The following describes two proteins that form a bound complex.

Sequence of the first protein:
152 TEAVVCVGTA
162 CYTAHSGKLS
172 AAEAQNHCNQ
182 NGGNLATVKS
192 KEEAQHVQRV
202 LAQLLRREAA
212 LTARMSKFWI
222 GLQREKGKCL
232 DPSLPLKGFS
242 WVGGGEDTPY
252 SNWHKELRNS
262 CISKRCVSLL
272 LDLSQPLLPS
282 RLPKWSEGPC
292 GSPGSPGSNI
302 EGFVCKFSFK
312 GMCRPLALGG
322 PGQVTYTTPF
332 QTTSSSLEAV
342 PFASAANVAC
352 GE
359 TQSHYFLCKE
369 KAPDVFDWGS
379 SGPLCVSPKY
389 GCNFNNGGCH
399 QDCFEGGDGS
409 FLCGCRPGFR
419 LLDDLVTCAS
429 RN

Contacts between the two chains:
Residue E403 in the first protein contacts residue C60 in the second protein (closest heavy-atom distance 2.7 Å).
Residue E403 in the first protein interacts with residue Y59 in the second protein (closest heavy-atom distance 3.4 Å).
Residue G412 in the first protein interacts with residue T32 in the second protein (closest heavy-atom distance 4.9 Å).
Residue F409 in the first protein contacts residue Y59 in the second protein (closest heavy-atom distance 3.7 Å).
Residue L410 in the first protein contacts residue R33 in the second protein (closest heavy-atom distance 4.1 Å).
Residue F402 in the first protein interacts with residue P62 in the second protein (closest heavy-atom distance 3.7 Å).
Residue L410 in the first protein contacts residue D34 in the second protein (closest heavy-atom distance 4.3 Å).
Residue G412 in the first protein contacts residue E31 in the second protein (closest heavy-atom distance 3.3 Å).
Residue L419 in the first protein contacts residue E31 in the second protein (closest heavy-atom distance 4.6 Å).
Residue P415 in the first protein is in contact with residue C27 in the second protein (closest heavy-atom distance 3.8 Å).
Residue E403 in the first protein interacts with residue A61 in the second protein (closest heavy-atom distance 4.5 Å).
Residue D406 in the first protein contacts residue K68 in the second protein (closest heavy-atom distance 4.7 Å).
Residue R414 in the first protein is in contact with residue L29 in the second protein (closest heavy-atom distance 4.7 Å).
Residue C413 in the first protein interacts with residue G30 in the second protein (closest heavy-atom distance 3.2 Å).
Residue F402 in the first protein interacts with residue A61 in the second protein (closest heavy-atom distance 4.4 Å).
Residue F402 in the first protein interacts with residue Y59 in the second protein (closest heavy-atom distance 4.0 Å).
Residue L419 in the first protein is in contact with residue R33 in the second protein (closest heavy-atom distance 4.6 Å).
Residue G405 in the first protein is in contact with residue C66 in the second protein (closest heavy-atom distance 3.2 Å).
Residue P415 in the first protein interacts with residue L29 in the second protein (closest heavy-atom distance 3.3 Å).
Residue G405 in the first protein interacts with residue G51 in the second protein (closest heavy-atom distance 4.8 Å).
Residue G404 in the first protein interacts with residue C60 in the second protein (closest heavy-atom distance 4.8 Å).
Residue E403 in the first protein contacts residue C66 in the second protein (closest heavy-atom distance 5.0 Å).
Residue L419 in the first protein interacts with residue T32 in the second protein (closest heavy-atom distance 4.4 Å).
Residue P415 in the first protein is in contact with residue G30 in the second protein (closest heavy-atom distance 4.7 Å).
Residue L410 in the first protein interacts with residue Y59 in the second protein (closest heavy-atom distance 3.6 Å).
Residue F417 in the first protein interacts with residue E31 in the second protein (closest heavy-atom distance 3.0 Å).
Residue F402 in the first protein is in contact with residue C60 in the second protein (closest heavy-atom distance 3.2 Å).
Residue F402 in the first protein interacts with residue T32 in the second protein (closest heavy-atom distance 3.8 Å).
Residue P415 in the first protein contacts residue Q117 in the second protein (closest heavy-atom distance 3.1 Å).
Residue G405 in the first protein interacts with residue K68 in the second protein (closest heavy-atom distance 4.0 Å).
Residue C413 in the first protein is in contact with residue L29 in the second protein (closest heavy-atom distance 4.5 Å).
Residue F402 in the first protein is in contact with residue G30 in the second protein (closest heavy-atom distance 3.5 Å).
Residue R418 in the first protein interacts with residue E31 in the second protein (closest heavy-atom distance 2.7 Å).
Residue G404 in the first protein interacts with residue C50 in the second protein (closest heavy-atom distance 4.9 Å).
Residue F402 in the first protein is in contact with residue E31 in the second protein (closest heavy-atom distance 3.4 Å).
Residue G404 in the first protein contacts residue C66 in the second protein (closest heavy-atom distance 3.9 Å).
Residue D400 in the first protein contacts residue P62 in the second protein (closest heavy-atom distance 4.5 Å).
Residue R418 in the first protein interacts with residue L22 in the second protein (closest heavy-atom distance 4.2 Å).
Residue F402 in the first protein interacts with residue A43 in the second protein (closest heavy-atom distance 3.5 Å).
Residue C411 in the first protein is in contact with residue E31 in the second protein (closest heavy-atom distance 4.0 Å).
Residue E403 in the first protein is in contact with residue E65 in the second protein (closest heavy-atom distance 4.7 Å).
Residue E403 in the first protein is in contact with residue M64 in the second protein (closest heavy-atom distance 3.5 Å).
Residue L423 in the first protein interacts with residue G37 in the second protein (closest heavy-atom distance 4.3 Å).
Residue C413 in the first protein is in contact with residue E31 in the second protein (closest heavy-atom distance 3.1 Å).
Residue G404 in the first protein is in contact with residue Y59 in the second protein (closest heavy-atom distance 4.1 Å).
Residue S408 in the first protein contacts residue Y59 in the second protein (closest heavy-atom distance 2.7 Å).
Residue C411 in the first protein interacts with residue T32 in the second protein (closest heavy-atom distance 3.8 Å).
Residue L410 in the first protein contacts residue T32 in the second protein (closest heavy-atom distance 3.2 Å).
Residue P415 in the first protein interacts with residue L28 in the second protein (closest heavy-atom distance 3.5 Å).

Sequence of the second protein:
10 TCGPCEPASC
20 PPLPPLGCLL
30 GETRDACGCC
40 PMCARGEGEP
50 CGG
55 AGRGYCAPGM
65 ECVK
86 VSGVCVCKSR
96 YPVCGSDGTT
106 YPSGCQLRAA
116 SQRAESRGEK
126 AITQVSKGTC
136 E